Sequence of chain A:
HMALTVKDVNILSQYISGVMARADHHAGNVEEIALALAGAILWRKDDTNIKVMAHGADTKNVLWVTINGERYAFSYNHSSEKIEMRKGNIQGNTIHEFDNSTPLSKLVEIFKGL

Residue-level contacts at the interface:
Residue D43 in chain A contacts residue K131 in chain B (closest heavy-atom distance 3.3 Å).
Residue L31 in chain A is in contact with residue L31 in chain B (closest heavy-atom distance 3.7 Å).
Residue D66 in chain A contacts residue N29 in chain B (closest heavy-atom distance 3.7 Å).
Residue L61 in chain A interacts with residue V28 in chain B (closest heavy-atom distance 4.3 Å).
Residue L54 in chain A is in contact with residue L54 in chain B (closest heavy-atom distance 3.7 Å).
Residue S32 in chain A is in contact with residue W62 in chain B (closest heavy-atom distance 4.3 Å).
Residue E51 in chain A is in contact with residue L123 in chain B (closest heavy-atom distance 3.8 Å).
Residue L61 in chain A is in contact with residue L61 in chain B (closest heavy-atom distance 3.1 Å).
Residue L61 in chain A contacts residue L31 in chain B (closest heavy-atom distance 4.0 Å).
Residue G58 in chain A contacts residue A57 in chain B (closest heavy-atom distance 4.2 Å).
Residue W62 in chain A is in contact with residue I35 in chain B (closest heavy-atom distance 3.7 Å).
Residue I35 in chain A interacts with residue W62 in chain B (closest heavy-atom distance 3.8 Å).
Residue V28 in chain A contacts residue V28 in chain B (closest heavy-atom distance 3.9 Å).
Residue G58 in chain A is in contact with residue I35 in chain B (closest heavy-atom distance 4.2 Å).
Residue L54 in chain A is in contact with residue A55 in chain B (closest heavy-atom distance 4.0 Å).
Residue L123 in chain A contacts residue L123 in chain B (closest heavy-atom distance 3.7 Å).
Residue A57 in chain A contacts residue G58 in chain B (closest heavy-atom distance 4.1 Å).
Residue V127 in chain A is in contact with residue E50 in chain B (closest heavy-atom distance 4.0 Å).
Residue K131 in chain A is in contact with residue E50 in chain B (closest heavy-atom distance 3.0 Å).
Residue L54 in chain A contacts residue L126 in chain B (closest heavy-atom distance 4.3 Å).
Residue S36 in chain A contacts residue W62 in chain B (closest heavy-atom distance 3.1 Å).
Residue K64 in chain A interacts with residue V28 in chain B (closest heavy-atom distance 4.2 Å).
Residue L123 in chain A interacts with residue E51 in chain B (closest heavy-atom distance 4.0 Å).
Residue L54 in chain A contacts residue G58 in chain B (closest heavy-atom distance 3.5 Å).
Residue L61 in chain A is in contact with residue S32 in chain B (closest heavy-atom distance 2.7 Å).
Residue A59 in chain A contacts residue L54 in chain B (closest heavy-atom distance 3.9 Å).
Residue D27 in chain A is in contact with residue V28 in chain B (closest heavy-atom distance 3.7 Å).
Residue W62 in chain A contacts residue S36 in chain B (closest heavy-atom distance 3.1 Å).
Residue V28 in chain A contacts residue D27 in chain B (closest heavy-atom distance 3.8 Å).
Residue V28 in chain A interacts with residue K64 in chain B (closest heavy-atom distance 4.3 Å).
Residue W62 in chain A is in contact with residue L54 in chain B (closest heavy-atom distance 3.9 Å).
Residue G58 in chain A contacts residue L54 in chain B (closest heavy-atom distance 3.4 Å).
Residue S32 in chain A is in contact with residue K64 in chain B (closest heavy-atom distance 3.6 Å).
Residue L61 in chain A is in contact with residue I35 in chain B (closest heavy-atom distance 3.9 Å).
Residue N29 in chain A is in contact with residue D66 in chain B (closest heavy-atom distance 3.4 Å).
Residue E50 in chain A is in contact with residue V127 in chain B (closest heavy-atom distance 3.9 Å).
Residue E50 in chain A is in contact with residue K131 in chain B (closest heavy-atom distance 2.9 Å).
Residue L54 in chain A is in contact with residue V127 in chain B (closest heavy-atom distance 3.9 Å).
Residue W62 in chain A contacts residue M39 in chain B (closest heavy-atom distance 3.6 Å).
Residue M39 in chain A interacts with residue W62 in chain B (closest heavy-atom distance 3.7 Å).
Residue W62 in chain A is in contact with residue S32 in chain B (closest heavy-atom distance 4.2 Å).
Residue K26 in chain A contacts residue V28 in chain B (closest heavy-atom distance 4.4 Å).
Residue K131 in chain A is in contact with residue D43 in chain B (closest heavy-atom distance 4.0 Å).
Residue K64 in chain A interacts with residue S32 in chain B (closest heavy-atom distance 3.5 Å).
Residue A55 in chain A is in contact with residue L54 in chain B (closest heavy-atom distance 4.0 Å).
Residue S32 in chain A contacts residue L61 in chain B (closest heavy-atom distance 2.7 Å).
Residue I35 in chain A contacts residue L61 in chain B (closest heavy-atom distance 3.8 Å).
Residue S124 in chain A is in contact with residue E51 in chain B (closest heavy-atom distance 3.2 Å).
Residue E51 in chain A interacts with residue V127 in chain B (closest heavy-atom distance 4.0 Å).
Residue L54 in chain A is in contact with residue W62 in chain B (closest heavy-atom distance 3.9 Å).
Residue I35 in chain A contacts residue G58 in chain B (closest heavy-atom distance 4.2 Å).
Residue I52 in chain A is in contact with residue L123 in chain B (closest heavy-atom distance 4.4 Å).
Residue G58 in chain A interacts with residue G58 in chain B (closest heavy-atom distance 4.3 Å).
Residue A55 in chain A contacts residue A55 in chain B (closest heavy-atom distance 3.9 Å).
Residue V127 in chain A contacts residue L54 in chain B (closest heavy-atom distance 3.9 Å).
Residue E51 in chain A contacts residue S124 in chain B (closest heavy-atom distance 3.3 Å).
Residue V127 in chain A is in contact with residue E51 in chain B (closest heavy-atom distance 4.1 Å).
Residue L126 in chain A contacts residue L54 in chain B (closest heavy-atom distance 3.9 Å).
Residue L31 in chain A contacts residue L61 in chain B (closest heavy-atom distance 4.0 Å).
Residue L54 in chain A is in contact with residue A59 in chain B (closest heavy-atom distance 3.9 Å).

This data describes a binding interaction between two proteins.

Sequence of chain B:
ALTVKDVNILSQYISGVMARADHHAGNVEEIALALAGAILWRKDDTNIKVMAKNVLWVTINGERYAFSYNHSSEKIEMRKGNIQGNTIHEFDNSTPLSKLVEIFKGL